Contacts between the two chains:
Residue S339 in the first protein is in contact with residue N100 in the second protein (closest heavy-atom distance 4.7 Å).
Residue E343 in the first protein is in contact with residue M102 in the second protein (closest heavy-atom distance 4.0 Å).
Residue R309 in the first protein interacts with residue K97 in the second protein (closest heavy-atom distance 3.1 Å).
Residue S339 in the first protein contacts residue K97 in the second protein (closest heavy-atom distance 4.5 Å).
Residue S339 in the first protein is in contact with residue S98 in the second protein (closest heavy-atom distance 4.4 Å).
Residue S339 in the first protein is in contact with residue L99 in the second protein (closest heavy-atom distance 3.7 Å).
Residue Y340 in the first protein contacts residue L99 in the second protein (closest heavy-atom distance 4.4 Å).
Residue E343 in the first protein interacts with residue R106 in the second protein (closest heavy-atom distance 4.4 Å).
Residue S338 in the first protein interacts with residue R106 in the second protein (closest heavy-atom distance 3.8 Å).
Residue S338 in the first protein is in contact with residue A103 in the second protein (closest heavy-atom distance 4.4 Å).

Sequence of the first protein:
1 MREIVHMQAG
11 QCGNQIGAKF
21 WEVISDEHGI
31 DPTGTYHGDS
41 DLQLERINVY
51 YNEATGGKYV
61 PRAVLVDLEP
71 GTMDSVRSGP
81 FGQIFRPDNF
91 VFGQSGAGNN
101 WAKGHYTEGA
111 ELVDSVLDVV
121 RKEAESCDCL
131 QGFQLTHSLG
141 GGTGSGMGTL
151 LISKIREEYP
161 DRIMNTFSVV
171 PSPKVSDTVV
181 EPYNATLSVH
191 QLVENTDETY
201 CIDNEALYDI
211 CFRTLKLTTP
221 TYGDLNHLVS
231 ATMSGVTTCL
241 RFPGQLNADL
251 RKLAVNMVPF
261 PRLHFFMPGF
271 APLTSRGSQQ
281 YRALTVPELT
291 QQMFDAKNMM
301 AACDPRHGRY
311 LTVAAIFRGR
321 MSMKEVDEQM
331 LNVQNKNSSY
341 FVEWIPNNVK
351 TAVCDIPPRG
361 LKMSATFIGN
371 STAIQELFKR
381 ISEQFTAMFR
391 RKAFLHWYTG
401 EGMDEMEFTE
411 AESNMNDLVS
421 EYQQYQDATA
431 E

These two protein chains interact to form a complex.

Sequence of the second protein:
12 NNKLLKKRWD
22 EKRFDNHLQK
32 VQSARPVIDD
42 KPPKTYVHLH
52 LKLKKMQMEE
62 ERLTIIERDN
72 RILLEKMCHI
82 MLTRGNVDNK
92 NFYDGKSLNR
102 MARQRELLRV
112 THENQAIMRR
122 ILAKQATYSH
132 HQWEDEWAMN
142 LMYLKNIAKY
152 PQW